Contacts between the two chains:
Residue Y114 in chain A interacts with residue L7 in chain B (closest heavy-atom distance 4.0 Å).
Residue V96 in chain A is in contact with residue I11 in chain B (closest heavy-atom distance 3.5 Å).
Residue E53 in chain A contacts residue R10 in chain B (closest heavy-atom distance 3.6 Å).
Residue R110 in chain A contacts residue R10 in chain B (closest heavy-atom distance 2.7 Å).
Residue E51 in chain A interacts with residue R6 in chain B (closest heavy-atom distance 3.8 Å).
Residue Y114 in chain A is in contact with residue I11 in chain B (closest heavy-atom distance 3.5 Å).
Residue V94 in chain A interacts with residue L7 in chain B (closest heavy-atom distance 4.0 Å).
Residue V94 in chain A contacts residue K3 in chain B (closest heavy-atom distance 3.6 Å).
Residue R147 in chain A contacts residue I11 in chain B (closest heavy-atom distance 3.3 Å).
Residue V47 in chain A interacts with residue L7 in chain B (closest heavy-atom distance 4.1 Å).
Residue R110 in chain A is in contact with residue I11 in chain B (closest heavy-atom distance 3.4 Å).
Residue Y113 in chain A is in contact with residue I11 in chain B (closest heavy-atom distance 4.7 Å).
Residue D90 in chain A contacts residue K3 in chain B (closest heavy-atom distance 3.3 Å).
Residue D56 in chain A is in contact with residue R10 in chain B (closest heavy-atom distance 2.9 Å).
Residue Y114 in chain A is in contact with residue A8 in chain B (closest heavy-atom distance 3.6 Å).
Residue T95 in chain A interacts with residue L7 in chain B (closest heavy-atom distance 3.9 Å).
Residue T149 in chain A is in contact with residue I11 in chain B (closest heavy-atom distance 3.4 Å).
Residue R147 in chain A contacts residue A12 in chain B (closest heavy-atom distance 4.5 Å).
Residue L98 in chain A is in contact with residue R10 in chain B (closest heavy-atom distance 4.1 Å).
Residue R110 in chain A interacts with residue A12 in chain B (closest heavy-atom distance 4.0 Å).
Residue F151 in chain A contacts residue A12 in chain B (closest heavy-atom distance 4.4 Å).
Residue A50 in chain A interacts with residue R6 in chain B (closest heavy-atom distance 3.3 Å).
Residue A89 in chain A interacts with residue K3 in chain B (closest heavy-atom distance 4.0 Å).
Residue V47 in chain A is in contact with residue R10 in chain B (closest heavy-atom distance 3.9 Å).
Residue G112 in chain A is in contact with residue I11 in chain B (closest heavy-atom distance 4.3 Å).
Residue L98 in chain A is in contact with residue I11 in chain B (closest heavy-atom distance 4.0 Å).
Residue A50 in chain A interacts with residue K3 in chain B (closest heavy-atom distance 3.8 Å).
Residue T149 in chain A interacts with residue A12 in chain B (closest heavy-atom distance 4.1 Å).
Residue V96 in chain A is in contact with residue L7 in chain B (closest heavy-atom distance 3.7 Å).
Residue A50 in chain A interacts with residue L7 in chain B (closest heavy-atom distance 3.6 Å).
Residue V92 in chain A is in contact with residue K3 in chain B (closest heavy-atom distance 4.8 Å).

Sequence of chain A:
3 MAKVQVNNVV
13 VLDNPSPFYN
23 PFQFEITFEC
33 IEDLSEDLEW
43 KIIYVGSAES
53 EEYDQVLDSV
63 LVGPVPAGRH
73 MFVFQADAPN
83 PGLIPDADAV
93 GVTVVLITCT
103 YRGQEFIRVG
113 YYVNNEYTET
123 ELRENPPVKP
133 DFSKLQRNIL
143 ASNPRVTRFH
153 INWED

Sequence of chain B:
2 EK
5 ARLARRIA

These two protein chains interact to form a complex.